Contacts between the two chains:
Residue M71 in chain A contacts residue V7 in chain B (closest heavy-atom distance 4.0 Å).
Residue M71 in chain A interacts with residue L4 in chain B (closest heavy-atom distance 3.1 Å).
Residue E127 in chain A is in contact with residue Y12 in chain B (closest heavy-atom distance 2.5 Å).
Residue L112 in chain A is in contact with residue I6 in chain B (closest heavy-atom distance 3.7 Å).
Residue L112 in chain A is in contact with residue T9 in chain B (closest heavy-atom distance 4.2 Å).
Residue L116 in chain A contacts residue R13 in chain B (closest heavy-atom distance 3.5 Å).
Residue M51 in chain A interacts with residue D2 in chain B (closest heavy-atom distance 3.8 Å).
Residue M76 in chain A interacts with residue V7 in chain B (closest heavy-atom distance 4.0 Å).
Residue E114 in chain A is in contact with residue K10 in chain B (closest heavy-atom distance 4.0 Å).
Residue F19 in chain A is in contact with residue I6 in chain B (closest heavy-atom distance 3.1 Å).
Residue E87 in chain A is in contact with residue L4 in chain B (closest heavy-atom distance 2.9 Å).
Residue I52 in chain A is in contact with residue D2 in chain B (closest heavy-atom distance 4.0 Å).
Residue M76 in chain A contacts residue K11 in chain B (closest heavy-atom distance 3.7 Å).
Residue M144 in chain A contacts residue Y12 in chain B (closest heavy-atom distance 3.2 Å).
Residue F92 in chain A is in contact with residue T9 in chain B (closest heavy-atom distance 3.3 Å).
Residue K75 in chain A contacts residue L4 in chain B (closest heavy-atom distance 3.3 Å).
Residue E87 in chain A is in contact with residue M1 in chain B (closest heavy-atom distance 2.6 Å).
Residue F68 in chain A is in contact with residue C3 in chain B (closest heavy-atom distance 4.2 Å).
Residue M36 in chain A is in contact with residue D2 in chain B (closest heavy-atom distance 3.6 Å).
Residue E54 in chain A contacts residue L4 in chain B (closest heavy-atom distance 4.0 Å).
Residue E127 in chain A is in contact with residue D16 in chain B (closest heavy-atom distance 4.1 Å).
Residue A128 in chain A is in contact with residue Y12 in chain B (closest heavy-atom distance 3.4 Å).
Residue L32 in chain A interacts with residue D2 in chain B (closest heavy-atom distance 3.4 Å).
Residue M145 in chain A interacts with residue T8 in chain B (closest heavy-atom distance 3.1 Å).
Residue M109 in chain A contacts residue T9 in chain B (closest heavy-atom distance 3.5 Å).
Residue V55 in chain A interacts with residue M1 in chain B (closest heavy-atom distance 3.9 Å).
Residue M71 in chain A contacts residue C3 in chain B (closest heavy-atom distance 4.2 Å).
Residue F92 in chain A is in contact with residue Y12 in chain B (closest heavy-atom distance 4.0 Å).
Residue K75 in chain A interacts with residue V7 in chain B (closest heavy-atom distance 3.8 Å).
Residue I63 in chain A contacts residue C3 in chain B (closest heavy-atom distance 3.9 Å).
Residue F12 in chain A is in contact with residue V7 in chain B (closest heavy-atom distance 4.2 Å).
Residue I63 in chain A interacts with residue D2 in chain B (closest heavy-atom distance 3.0 Å).
Residue A88 in chain A interacts with residue T8 in chain B (closest heavy-atom distance 3.3 Å).
Residue E87 in chain A contacts residue C5 in chain B (closest heavy-atom distance 3.3 Å).
Residue E114 in chain A is in contact with residue R13 in chain B (closest heavy-atom distance 2.7 Å).
Residue I27 in chain A interacts with residue C3 in chain B (closest heavy-atom distance 3.7 Å).
Residue R74 in chain A is in contact with residue L4 in chain B (closest heavy-atom distance 3.3 Å).
Residue D78 in chain A is in contact with residue K11 in chain B (closest heavy-atom distance 2.8 Å).
Residue L18 in chain A interacts with residue I6 in chain B (closest heavy-atom distance 3.7 Å).
Residue M144 in chain A is in contact with residue Q15 in chain B (closest heavy-atom distance 3.4 Å).
Residue E54 in chain A contacts residue M1 in chain B (closest heavy-atom distance 2.6 Å).
Residue K75 in chain A interacts with residue T8 in chain B (closest heavy-atom distance 3.0 Å).
Residue E11 in chain A contacts residue K10 in chain B (closest heavy-atom distance 2.7 Å).
Residue M51 in chain A interacts with residue M1 in chain B (closest heavy-atom distance 3.4 Å).
Residue A15 in chain A contacts residue I6 in chain B (closest heavy-atom distance 3.5 Å).
Residue V136 in chain A is in contact with residue Y12 in chain B (closest heavy-atom distance 3.3 Å).
Residue K75 in chain A is in contact with residue K11 in chain B (closest heavy-atom distance 3.7 Å).
Residue M124 in chain A contacts residue R13 in chain B (closest heavy-atom distance 3.3 Å).
Residue E87 in chain A is in contact with residue T8 in chain B (closest heavy-atom distance 2.7 Å).
Residue F141 in chain A contacts residue Y12 in chain B (closest heavy-atom distance 3.0 Å).
Residue M124 in chain A interacts with residue Y12 in chain B (closest heavy-atom distance 3.1 Å).
Residue F19 in chain A interacts with residue D2 in chain B (closest heavy-atom distance 3.6 Å).
Residue M72 in chain A is in contact with residue V7 in chain B (closest heavy-atom distance 3.2 Å).
Residue T79 in chain A is in contact with residue K11 in chain B (closest heavy-atom distance 4.0 Å).
Residue E84 in chain A interacts with residue L4 in chain B (closest heavy-atom distance 3.8 Å).
Residue M145 in chain A is in contact with residue K11 in chain B (closest heavy-atom distance 3.0 Å).
Residue F19 in chain A interacts with residue C3 in chain B (closest heavy-atom distance 3.2 Å).
Residue V91 in chain A interacts with residue C5 in chain B (closest heavy-atom distance 3.3 Å).
Residue Q8 in chain A contacts residue Y14 in chain B (closest heavy-atom distance 3.6 Å).
Residue L32 in chain A contacts residue C3 in chain B (closest heavy-atom distance 3.3 Å).

Sequence of chain A:
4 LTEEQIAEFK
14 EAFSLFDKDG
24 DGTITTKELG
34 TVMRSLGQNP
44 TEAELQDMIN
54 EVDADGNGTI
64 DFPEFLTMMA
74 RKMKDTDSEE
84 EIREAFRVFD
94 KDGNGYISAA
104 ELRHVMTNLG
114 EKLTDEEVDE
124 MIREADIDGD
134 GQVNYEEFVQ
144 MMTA

Sequence of chain B:
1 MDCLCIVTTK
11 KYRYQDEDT

These two protein chains interact to form a complex.